The following describes two proteins that form a bound complex.

Sequence of chain B:
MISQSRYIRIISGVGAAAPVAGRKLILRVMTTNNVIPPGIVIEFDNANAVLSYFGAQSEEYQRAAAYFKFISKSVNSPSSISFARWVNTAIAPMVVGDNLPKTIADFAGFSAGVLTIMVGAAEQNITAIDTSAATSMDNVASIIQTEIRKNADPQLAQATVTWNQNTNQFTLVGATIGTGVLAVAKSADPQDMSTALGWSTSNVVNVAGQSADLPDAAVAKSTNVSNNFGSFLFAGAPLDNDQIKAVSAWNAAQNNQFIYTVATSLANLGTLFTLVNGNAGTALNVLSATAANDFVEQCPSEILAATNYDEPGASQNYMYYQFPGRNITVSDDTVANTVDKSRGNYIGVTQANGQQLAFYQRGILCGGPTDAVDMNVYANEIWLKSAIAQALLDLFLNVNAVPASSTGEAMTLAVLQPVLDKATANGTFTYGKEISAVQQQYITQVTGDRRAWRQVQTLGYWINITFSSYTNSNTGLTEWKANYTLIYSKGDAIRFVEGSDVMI

Contacts between the two chains:
Residue F496 in chain A is in contact with residue I8 in chain B (closest heavy-atom distance 4.2 Å).
Residue D333 in chain A interacts with residue R6 in chain B (closest heavy-atom distance 4.6 Å).
Residue D332 in chain A interacts with residue I2 in chain B (closest heavy-atom distance 4.7 Å).
Residue V502 in chain A contacts residue A16 in chain B (closest heavy-atom distance 4.3 Å).
Residue D340 in chain A contacts residue R6 in chain B (closest heavy-atom distance 3.4 Å).
Residue I504 in chain A is in contact with residue A17 in chain B (closest heavy-atom distance 4.0 Å).
Residue Y320 in chain A contacts residue Y7 in chain B (closest heavy-atom distance 4.3 Å).
Residue V497 in chain A contacts residue Y7 in chain B (closest heavy-atom distance 3.3 Å).
Residue D333 in chain A contacts residue S3 in chain B (closest heavy-atom distance 3.6 Å).
Residue M319 in chain A is in contact with residue Y7 in chain B (closest heavy-atom distance 4.8 Å).
Residue S500 in chain A is in contact with residue I11 in chain B (closest heavy-atom distance 3.7 Å).
Residue D333 in chain A contacts residue I2 in chain B (closest heavy-atom distance 3.1 Å).
Residue F496 in chain A contacts residue Y7 in chain B (closest heavy-atom distance 3.2 Å).
Residue T350 in chain A contacts residue M1 in chain B (closest heavy-atom distance 2.7 Å).
Residue V349 in chain A contacts residue M1 in chain B (closest heavy-atom distance 3.3 Å).
Residue F359 in chain A interacts with residue Y7 in chain B (closest heavy-atom distance 3.5 Å).
Residue G499 in chain A contacts residue I10 in chain B (closest heavy-atom distance 3.8 Å).
Residue I504 in chain A is in contact with residue A16 in chain B (closest heavy-atom distance 2.4 Å).
Residue F496 in chain A is in contact with residue R6 in chain B (closest heavy-atom distance 3.3 Å).
Residue V502 in chain A contacts residue V14 in chain B (closest heavy-atom distance 4.2 Å).
Residue A352 in chain A is in contact with residue M1 in chain B (closest heavy-atom distance 3.8 Å).
Residue Q351 in chain A interacts with residue M1 in chain B (closest heavy-atom distance 3.7 Å).
Residue V502 in chain A is in contact with residue A17 in chain B (closest heavy-atom distance 4.4 Å).
Residue Q361 in chain A interacts with residue Y7 in chain B (closest heavy-atom distance 2.5 Å).
Residue N337 in chain A contacts residue R6 in chain B (closest heavy-atom distance 3.1 Å).
Residue T350 in chain A is in contact with residue Q4 in chain B (closest heavy-atom distance 3.4 Å).
Residue G499 in chain A is in contact with residue I11 in chain B (closest heavy-atom distance 3.6 Å).
Residue G499 in chain A interacts with residue R9 in chain B (closest heavy-atom distance 3.0 Å).
Residue D501 in chain A interacts with residue S12 in chain B (closest heavy-atom distance 2.8 Å).
Residue V497 in chain A is in contact with residue R9 in chain B (closest heavy-atom distance 3.4 Å).
Residue T350 in chain A is in contact with residue I2 in chain B (closest heavy-atom distance 3.6 Å).
Residue V349 in chain A is in contact with residue I2 in chain B (closest heavy-atom distance 3.0 Å).
Residue I504 in chain A contacts residue G15 in chain B (closest heavy-atom distance 3.2 Å).
Residue S331 in chain A is in contact with residue I2 in chain B (closest heavy-atom distance 3.0 Å).
Residue V502 in chain A interacts with residue G13 in chain B (closest heavy-atom distance 3.9 Å).
Residue R495 in chain A interacts with residue Y7 in chain B (closest heavy-atom distance 4.9 Å).
Residue S500 in chain A interacts with residue I10 in chain B (closest heavy-atom distance 4.8 Å).
Residue F496 in chain A is in contact with residue R9 in chain B (closest heavy-atom distance 3.7 Å).
Residue D501 in chain A interacts with residue I11 in chain B (closest heavy-atom distance 4.6 Å).
Residue D501 in chain A contacts residue I10 in chain B (closest heavy-atom distance 4.6 Å).
Residue D501 in chain A contacts residue G13 in chain B (closest heavy-atom distance 3.3 Å).
Residue Q361 in chain A contacts residue I2 in chain B (closest heavy-atom distance 4.4 Å).
Residue V497 in chain A contacts residue I8 in chain B (closest heavy-atom distance 3.5 Å).
Residue M503 in chain A interacts with residue V14 in chain B (closest heavy-atom distance 4.1 Å).
Residue F496 in chain A is in contact with residue S5 in chain B (closest heavy-atom distance 4.5 Å).
Residue Q361 in chain A contacts residue R6 in chain B (closest heavy-atom distance 4.8 Å).
Residue E498 in chain A interacts with residue R9 in chain B (closest heavy-atom distance 2.5 Å).
Residue E498 in chain A is in contact with residue I10 in chain B (closest heavy-atom distance 5.0 Å).
Residue A336 in chain A contacts residue R6 in chain B (closest heavy-atom distance 4.3 Å).
Residue M503 in chain A interacts with residue G15 in chain B (closest heavy-atom distance 3.3 Å).
Residue S331 in chain A is in contact with residue M1 in chain B (closest heavy-atom distance 3.2 Å).
Residue T350 in chain A interacts with residue Y7 in chain B (closest heavy-atom distance 4.8 Å).
Residue S500 in chain A is in contact with residue S12 in chain B (closest heavy-atom distance 4.6 Å).
Residue V502 in chain A is in contact with residue G15 in chain B (closest heavy-atom distance 3.7 Å).
Residue M503 in chain A is in contact with residue G13 in chain B (closest heavy-atom distance 3.7 Å).

Sequence of chain A:
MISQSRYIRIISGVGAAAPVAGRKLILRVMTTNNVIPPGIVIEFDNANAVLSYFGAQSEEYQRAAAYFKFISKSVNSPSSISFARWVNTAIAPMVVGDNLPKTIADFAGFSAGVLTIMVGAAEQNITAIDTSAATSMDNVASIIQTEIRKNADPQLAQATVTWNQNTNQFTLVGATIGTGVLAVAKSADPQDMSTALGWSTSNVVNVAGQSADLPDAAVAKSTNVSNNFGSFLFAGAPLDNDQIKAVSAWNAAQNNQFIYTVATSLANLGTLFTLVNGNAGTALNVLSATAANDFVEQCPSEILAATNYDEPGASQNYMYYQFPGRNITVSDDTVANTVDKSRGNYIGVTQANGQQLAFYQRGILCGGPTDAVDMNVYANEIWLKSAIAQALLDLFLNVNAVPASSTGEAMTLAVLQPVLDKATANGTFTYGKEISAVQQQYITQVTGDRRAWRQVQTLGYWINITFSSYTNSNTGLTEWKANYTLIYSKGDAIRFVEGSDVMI